Sequence of protein 1:
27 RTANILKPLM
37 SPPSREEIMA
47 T

Interface contacts:
Residue V164 in protein 2 contacts residue P34 in protein 1 (closest heavy-atom distance 3.3 Å).
Residue E51 in protein 2 contacts residue R41 in protein 1 (closest heavy-atom distance 2.8 Å).
Residue W187 in protein 2 is in contact with residue K33 in protein 1 (closest heavy-atom distance 3.1 Å).
Residue I188 in protein 2 contacts residue I31 in protein 1 (closest heavy-atom distance 4.2 Å).
Residue P186 in protein 2 interacts with residue P34 in protein 1 (closest heavy-atom distance 3.5 Å).
Residue A190 in protein 2 contacts residue I31 in protein 1 (closest heavy-atom distance 3.2 Å).
Residue E192 in protein 2 contacts residue R27 in protein 1 (closest heavy-atom distance 4.3 Å).
Residue H73 in protein 2 interacts with residue E43 in protein 1 (closest heavy-atom distance 4.0 Å).
Residue Y53 in protein 2 interacts with residue P39 in protein 1 (closest heavy-atom distance 2.4 Å).
Residue T83 in protein 2 is in contact with residue P34 in protein 1 (closest heavy-atom distance 4.3 Å).
Residue Y53 in protein 2 contacts residue P38 in protein 1 (closest heavy-atom distance 3.9 Å).
Residue P54 in protein 2 is in contact with residue M45 in protein 1 (closest heavy-atom distance 4.2 Å).
Residue Y79 in protein 2 contacts residue M36 in protein 1 (closest heavy-atom distance 3.1 Å).
Residue A190 in protein 2 is in contact with residue K33 in protein 1 (closest heavy-atom distance 4.3 Å).
Residue Y79 in protein 2 contacts residue P38 in protein 1 (closest heavy-atom distance 3.3 Å).
Residue D194 in protein 2 is in contact with residue K33 in protein 1 (closest heavy-atom distance 3.5 Å).
Residue H167 in protein 2 interacts with residue I31 in protein 1 (closest heavy-atom distance 4.0 Å).
Residue Y79 in protein 2 interacts with residue P39 in protein 1 (closest heavy-atom distance 4.3 Å).
Residue L76 in protein 2 is in contact with residue P39 in protein 1 (closest heavy-atom distance 3.8 Å).
Residue I57 in protein 2 interacts with residue I44 in protein 1 (closest heavy-atom distance 3.1 Å).
Residue E97 in protein 2 contacts residue N30 in protein 1 (closest heavy-atom distance 4.1 Å).
Residue V166 in protein 2 is in contact with residue L32 in protein 1 (closest heavy-atom distance 2.9 Å).
Residue W187 in protein 2 interacts with residue P34 in protein 1 (closest heavy-atom distance 3.4 Å).
Residue F185 in protein 2 is in contact with residue M36 in protein 1 (closest heavy-atom distance 4.3 Å).
Residue W187 in protein 2 is in contact with residue L35 in protein 1 (closest heavy-atom distance 4.3 Å).
Residue H167 in protein 2 interacts with residue N30 in protein 1 (closest heavy-atom distance 3.5 Å).
Residue V164 in protein 2 contacts residue L32 in protein 1 (closest heavy-atom distance 4.0 Å).
Residue F162 in protein 2 contacts residue P38 in protein 1 (closest heavy-atom distance 3.1 Å).
Residue E170 in protein 2 is in contact with residue N30 in protein 1 (closest heavy-atom distance 4.1 Å).
Residue E75 in protein 2 contacts residue E43 in protein 1 (closest heavy-atom distance 4.2 Å).
Residue P186 in protein 2 is in contact with residue L35 in protein 1 (closest heavy-atom distance 3.0 Å).
Residue T168 in protein 2 contacts residue N30 in protein 1 (closest heavy-atom distance 2.6 Å).
Residue Y79 in protein 2 is in contact with residue P34 in protein 1 (closest heavy-atom distance 4.1 Å).
Residue Y79 in protein 2 is in contact with residue S37 in protein 1 (closest heavy-atom distance 3.4 Å).
Residue Y53 in protein 2 is in contact with residue S40 in protein 1 (closest heavy-atom distance 4.3 Å).
Residue V166 in protein 2 interacts with residue N30 in protein 1 (closest heavy-atom distance 3.6 Å).
Residue V52 in protein 2 interacts with residue R41 in protein 1 (closest heavy-atom distance 3.0 Å).
Residue E75 in protein 2 is in contact with residue P39 in protein 1 (closest heavy-atom distance 3.9 Å).
Residue H73 in protein 2 interacts with residue I44 in protein 1 (closest heavy-atom distance 3.3 Å).
Residue I188 in protein 2 is in contact with residue K33 in protein 1 (closest heavy-atom distance 2.7 Å).
Residue L165 in protein 2 interacts with residue L32 in protein 1 (closest heavy-atom distance 3.4 Å).
Residue N175 in protein 2 contacts residue L32 in protein 1 (closest heavy-atom distance 4.2 Å).
Residue A171 in protein 2 is in contact with residue A29 in protein 1 (closest heavy-atom distance 4.2 Å).
Residue P54 in protein 2 is in contact with residue R41 in protein 1 (closest heavy-atom distance 3.5 Å).
Residue F185 in protein 2 interacts with residue P34 in protein 1 (closest heavy-atom distance 4.0 Å).
Residue V166 in protein 2 interacts with residue I31 in protein 1 (closest heavy-atom distance 3.5 Å).
Residue L189 in protein 2 interacts with residue L32 in protein 1 (closest heavy-atom distance 4.3 Å).
Residue Y53 in protein 2 contacts residue R41 in protein 1 (closest heavy-atom distance 3.4 Å).
Residue L189 in protein 2 contacts residue A29 in protein 1 (closest heavy-atom distance 3.3 Å).
Residue I179 in protein 2 interacts with residue L32 in protein 1 (closest heavy-atom distance 3.8 Å).
Residue W187 in protein 2 contacts residue L32 in protein 1 (closest heavy-atom distance 3.5 Å).
Residue L165 in protein 2 contacts residue I31 in protein 1 (closest heavy-atom distance 4.2 Å).
Residue Y53 in protein 2 is in contact with residue I44 in protein 1 (closest heavy-atom distance 3.7 Å).
Residue A171 in protein 2 is in contact with residue N30 in protein 1 (closest heavy-atom distance 4.1 Å).
Residue V164 in protein 2 is in contact with residue K33 in protein 1 (closest heavy-atom distance 4.0 Å).
Residue I188 in protein 2 interacts with residue L35 in protein 1 (closest heavy-atom distance 4.0 Å).
Residue L189 in protein 2 contacts residue I31 in protein 1 (closest heavy-atom distance 3.7 Å).
Residue L165 in protein 2 interacts with residue K33 in protein 1 (closest heavy-atom distance 4.0 Å).
Residue D184 in protein 2 interacts with residue M36 in protein 1 (closest heavy-atom distance 4.2 Å).
Residue I188 in protein 2 is in contact with residue L32 in protein 1 (closest heavy-atom distance 3.7 Å).

This data describes a binding interaction between two proteins.

Sequence of protein 2:
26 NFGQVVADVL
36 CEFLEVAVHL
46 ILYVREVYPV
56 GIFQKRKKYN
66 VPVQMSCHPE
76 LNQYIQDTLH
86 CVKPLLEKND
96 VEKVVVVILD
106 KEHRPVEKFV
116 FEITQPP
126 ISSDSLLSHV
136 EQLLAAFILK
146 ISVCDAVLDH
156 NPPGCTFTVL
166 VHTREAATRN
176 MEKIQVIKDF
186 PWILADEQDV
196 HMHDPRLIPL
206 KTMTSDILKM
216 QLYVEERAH